Interface contacts:
Residue D4945 in chain A contacts residue D13 in chain B (closest heavy-atom distance 3.2 Å).
Residue Q4949 in chain A is in contact with residue D13 in chain B (closest heavy-atom distance 4.2 Å).
Residue E4942 in chain A interacts with residue K19 in chain B (closest heavy-atom distance 4.8 Å).
Residue Q4949 in chain A is in contact with residue N14 in chain B (closest heavy-atom distance 3.7 Å).
Residue E4948 in chain A is in contact with residue D13 in chain B (closest heavy-atom distance 3.0 Å).
Residue D4953 in chain A contacts residue N14 in chain B (closest heavy-atom distance 4.9 Å).

The following describes two proteins that form a bound complex.

Sequence of chain B:
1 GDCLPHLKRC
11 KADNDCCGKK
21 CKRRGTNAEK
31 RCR

Sequence of chain A:
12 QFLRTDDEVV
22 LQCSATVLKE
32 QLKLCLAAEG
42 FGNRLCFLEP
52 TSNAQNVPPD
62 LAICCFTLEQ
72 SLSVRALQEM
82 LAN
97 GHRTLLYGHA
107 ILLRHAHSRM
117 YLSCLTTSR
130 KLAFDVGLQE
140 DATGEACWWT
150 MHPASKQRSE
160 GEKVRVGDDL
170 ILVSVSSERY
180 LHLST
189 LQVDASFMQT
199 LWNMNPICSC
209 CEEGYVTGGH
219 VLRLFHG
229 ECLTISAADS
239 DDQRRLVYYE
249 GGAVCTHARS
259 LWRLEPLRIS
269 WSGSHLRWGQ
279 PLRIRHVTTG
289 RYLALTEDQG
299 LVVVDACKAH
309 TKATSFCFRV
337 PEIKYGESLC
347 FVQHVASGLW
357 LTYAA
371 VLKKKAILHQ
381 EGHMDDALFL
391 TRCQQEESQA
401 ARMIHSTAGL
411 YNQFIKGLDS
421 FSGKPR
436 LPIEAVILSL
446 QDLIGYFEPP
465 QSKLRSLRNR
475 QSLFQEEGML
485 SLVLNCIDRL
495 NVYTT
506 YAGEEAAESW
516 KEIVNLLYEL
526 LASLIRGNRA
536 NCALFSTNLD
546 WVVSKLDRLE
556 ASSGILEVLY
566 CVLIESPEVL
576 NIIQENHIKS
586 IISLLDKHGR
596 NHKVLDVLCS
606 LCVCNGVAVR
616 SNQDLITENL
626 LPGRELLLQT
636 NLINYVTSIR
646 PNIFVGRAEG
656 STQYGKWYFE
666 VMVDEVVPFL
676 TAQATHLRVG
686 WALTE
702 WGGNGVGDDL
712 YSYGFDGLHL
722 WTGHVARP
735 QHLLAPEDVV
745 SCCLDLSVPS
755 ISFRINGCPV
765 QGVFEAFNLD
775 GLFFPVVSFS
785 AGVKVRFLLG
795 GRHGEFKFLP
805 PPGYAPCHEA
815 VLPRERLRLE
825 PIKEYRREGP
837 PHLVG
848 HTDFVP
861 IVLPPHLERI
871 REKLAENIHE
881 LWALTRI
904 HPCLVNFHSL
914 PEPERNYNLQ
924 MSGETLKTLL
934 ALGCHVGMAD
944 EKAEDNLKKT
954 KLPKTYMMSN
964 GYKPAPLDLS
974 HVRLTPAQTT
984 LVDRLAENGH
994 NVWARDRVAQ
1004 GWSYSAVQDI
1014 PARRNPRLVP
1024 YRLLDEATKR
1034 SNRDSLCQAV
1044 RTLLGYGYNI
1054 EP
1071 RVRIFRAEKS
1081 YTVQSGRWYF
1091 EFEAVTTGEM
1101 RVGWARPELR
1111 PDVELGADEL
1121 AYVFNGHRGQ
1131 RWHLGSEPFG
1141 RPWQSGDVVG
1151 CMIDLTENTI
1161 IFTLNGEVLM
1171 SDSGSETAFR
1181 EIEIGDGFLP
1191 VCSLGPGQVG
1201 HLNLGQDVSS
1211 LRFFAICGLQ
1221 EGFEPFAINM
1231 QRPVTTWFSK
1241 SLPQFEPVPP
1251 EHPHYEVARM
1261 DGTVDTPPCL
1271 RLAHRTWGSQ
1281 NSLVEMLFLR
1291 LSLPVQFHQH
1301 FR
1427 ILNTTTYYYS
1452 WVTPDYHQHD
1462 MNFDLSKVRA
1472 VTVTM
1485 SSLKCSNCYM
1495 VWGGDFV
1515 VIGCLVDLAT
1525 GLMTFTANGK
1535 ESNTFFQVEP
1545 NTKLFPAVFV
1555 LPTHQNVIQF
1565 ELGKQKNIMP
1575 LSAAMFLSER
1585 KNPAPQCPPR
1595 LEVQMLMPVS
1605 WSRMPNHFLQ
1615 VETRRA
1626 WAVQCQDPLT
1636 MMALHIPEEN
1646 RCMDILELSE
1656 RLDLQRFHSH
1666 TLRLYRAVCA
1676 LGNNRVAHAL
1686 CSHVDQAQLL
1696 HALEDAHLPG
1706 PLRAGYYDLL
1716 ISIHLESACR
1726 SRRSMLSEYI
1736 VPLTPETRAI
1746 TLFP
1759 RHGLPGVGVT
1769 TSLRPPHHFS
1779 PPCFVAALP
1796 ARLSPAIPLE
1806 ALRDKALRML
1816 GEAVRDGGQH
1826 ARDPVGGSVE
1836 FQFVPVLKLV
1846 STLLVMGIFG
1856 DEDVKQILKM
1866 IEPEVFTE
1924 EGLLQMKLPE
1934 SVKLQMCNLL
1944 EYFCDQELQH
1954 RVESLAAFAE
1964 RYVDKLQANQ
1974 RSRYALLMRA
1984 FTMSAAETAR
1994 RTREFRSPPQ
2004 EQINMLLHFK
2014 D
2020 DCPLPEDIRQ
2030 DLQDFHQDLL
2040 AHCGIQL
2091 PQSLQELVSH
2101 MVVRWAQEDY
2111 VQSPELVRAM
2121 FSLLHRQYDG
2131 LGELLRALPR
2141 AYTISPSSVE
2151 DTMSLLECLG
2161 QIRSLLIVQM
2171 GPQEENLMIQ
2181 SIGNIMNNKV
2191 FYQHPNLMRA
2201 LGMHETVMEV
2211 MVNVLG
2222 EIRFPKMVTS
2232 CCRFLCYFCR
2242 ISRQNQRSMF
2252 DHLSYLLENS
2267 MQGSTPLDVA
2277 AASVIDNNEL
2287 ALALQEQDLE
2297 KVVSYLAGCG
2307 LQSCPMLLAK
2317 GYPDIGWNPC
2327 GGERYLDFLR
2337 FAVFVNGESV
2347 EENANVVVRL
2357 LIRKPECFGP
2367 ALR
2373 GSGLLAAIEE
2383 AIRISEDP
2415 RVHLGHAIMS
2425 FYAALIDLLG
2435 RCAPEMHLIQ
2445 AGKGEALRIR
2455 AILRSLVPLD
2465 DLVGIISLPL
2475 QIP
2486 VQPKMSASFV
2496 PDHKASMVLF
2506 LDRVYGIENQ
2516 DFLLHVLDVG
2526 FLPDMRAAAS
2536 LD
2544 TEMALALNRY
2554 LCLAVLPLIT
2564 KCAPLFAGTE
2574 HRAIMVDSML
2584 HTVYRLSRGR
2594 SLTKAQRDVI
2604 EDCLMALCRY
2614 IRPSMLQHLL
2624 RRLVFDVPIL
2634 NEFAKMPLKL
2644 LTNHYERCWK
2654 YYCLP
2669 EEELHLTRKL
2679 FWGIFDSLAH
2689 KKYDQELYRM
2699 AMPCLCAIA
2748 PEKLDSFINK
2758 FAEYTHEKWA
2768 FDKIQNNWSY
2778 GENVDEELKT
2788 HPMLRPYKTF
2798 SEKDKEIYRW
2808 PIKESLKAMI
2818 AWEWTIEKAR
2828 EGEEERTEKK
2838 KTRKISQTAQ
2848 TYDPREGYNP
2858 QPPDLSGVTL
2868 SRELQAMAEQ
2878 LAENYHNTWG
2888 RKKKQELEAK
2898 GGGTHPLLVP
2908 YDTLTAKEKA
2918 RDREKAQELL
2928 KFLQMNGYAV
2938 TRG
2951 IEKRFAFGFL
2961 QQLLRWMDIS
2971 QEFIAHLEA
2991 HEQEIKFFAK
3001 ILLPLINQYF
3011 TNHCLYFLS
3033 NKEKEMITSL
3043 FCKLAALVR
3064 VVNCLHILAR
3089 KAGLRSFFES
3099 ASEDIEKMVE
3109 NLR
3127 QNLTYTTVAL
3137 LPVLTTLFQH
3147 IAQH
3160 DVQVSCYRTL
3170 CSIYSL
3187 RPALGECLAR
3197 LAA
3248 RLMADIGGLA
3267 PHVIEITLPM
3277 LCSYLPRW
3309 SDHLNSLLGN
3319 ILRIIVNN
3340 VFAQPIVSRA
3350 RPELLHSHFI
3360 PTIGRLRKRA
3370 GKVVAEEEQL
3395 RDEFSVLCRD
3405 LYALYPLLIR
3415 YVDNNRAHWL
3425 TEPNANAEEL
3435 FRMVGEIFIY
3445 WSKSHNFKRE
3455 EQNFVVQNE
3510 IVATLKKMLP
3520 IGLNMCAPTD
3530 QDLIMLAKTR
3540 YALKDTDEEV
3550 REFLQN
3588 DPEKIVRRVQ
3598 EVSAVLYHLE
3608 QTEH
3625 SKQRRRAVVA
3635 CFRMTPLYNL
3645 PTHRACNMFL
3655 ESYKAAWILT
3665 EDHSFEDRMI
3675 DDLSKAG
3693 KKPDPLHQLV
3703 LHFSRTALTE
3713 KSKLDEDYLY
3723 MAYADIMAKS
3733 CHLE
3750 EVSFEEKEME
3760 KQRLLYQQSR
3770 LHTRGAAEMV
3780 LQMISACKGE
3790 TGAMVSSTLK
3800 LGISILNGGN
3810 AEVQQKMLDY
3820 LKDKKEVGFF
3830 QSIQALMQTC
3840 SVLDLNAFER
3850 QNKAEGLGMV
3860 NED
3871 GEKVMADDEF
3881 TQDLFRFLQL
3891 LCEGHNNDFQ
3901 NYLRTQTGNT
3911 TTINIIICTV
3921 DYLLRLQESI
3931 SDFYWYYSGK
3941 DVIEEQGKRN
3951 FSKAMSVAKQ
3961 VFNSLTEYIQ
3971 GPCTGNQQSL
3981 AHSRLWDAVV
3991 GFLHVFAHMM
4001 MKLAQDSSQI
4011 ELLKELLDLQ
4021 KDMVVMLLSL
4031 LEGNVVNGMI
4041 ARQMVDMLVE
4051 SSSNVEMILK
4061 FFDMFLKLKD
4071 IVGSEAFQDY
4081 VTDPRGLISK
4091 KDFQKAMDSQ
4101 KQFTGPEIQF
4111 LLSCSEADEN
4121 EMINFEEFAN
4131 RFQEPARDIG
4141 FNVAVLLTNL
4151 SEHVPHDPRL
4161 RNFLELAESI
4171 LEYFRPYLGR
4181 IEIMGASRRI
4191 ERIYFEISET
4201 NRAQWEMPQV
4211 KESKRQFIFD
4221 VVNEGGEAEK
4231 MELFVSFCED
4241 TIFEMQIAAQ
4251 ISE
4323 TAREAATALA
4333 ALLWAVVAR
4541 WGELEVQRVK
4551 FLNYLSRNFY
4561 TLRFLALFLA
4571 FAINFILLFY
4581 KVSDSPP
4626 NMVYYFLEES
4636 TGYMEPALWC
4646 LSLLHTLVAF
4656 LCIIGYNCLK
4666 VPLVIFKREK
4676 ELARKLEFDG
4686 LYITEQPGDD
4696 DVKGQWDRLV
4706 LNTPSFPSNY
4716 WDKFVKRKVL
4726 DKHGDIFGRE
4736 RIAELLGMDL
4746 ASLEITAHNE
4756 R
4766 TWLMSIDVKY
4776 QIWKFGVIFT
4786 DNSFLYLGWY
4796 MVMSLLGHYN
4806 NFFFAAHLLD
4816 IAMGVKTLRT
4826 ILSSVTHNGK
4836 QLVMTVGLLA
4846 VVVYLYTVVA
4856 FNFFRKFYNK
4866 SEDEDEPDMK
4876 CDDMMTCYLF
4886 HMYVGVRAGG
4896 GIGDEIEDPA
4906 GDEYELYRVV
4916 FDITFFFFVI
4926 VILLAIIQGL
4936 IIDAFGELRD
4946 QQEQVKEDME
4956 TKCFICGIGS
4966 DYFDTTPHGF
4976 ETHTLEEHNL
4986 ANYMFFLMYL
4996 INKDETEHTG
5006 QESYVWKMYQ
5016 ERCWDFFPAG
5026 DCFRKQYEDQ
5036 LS